Sequence of the second protein:
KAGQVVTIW

Sequence of the first protein:
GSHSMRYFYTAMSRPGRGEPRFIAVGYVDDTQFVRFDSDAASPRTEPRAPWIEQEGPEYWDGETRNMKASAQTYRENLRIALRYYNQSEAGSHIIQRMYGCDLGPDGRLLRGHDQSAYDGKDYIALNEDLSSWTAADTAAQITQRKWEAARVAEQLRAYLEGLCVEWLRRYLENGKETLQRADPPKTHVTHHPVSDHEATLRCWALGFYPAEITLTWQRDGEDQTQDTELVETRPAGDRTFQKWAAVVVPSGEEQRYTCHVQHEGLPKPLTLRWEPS

This data describes a binding interaction between two proteins.

Contacts between the two chains:
Residue Y74 in the first protein interacts with residue T7 in the second protein (closest heavy-atom distance 3.3 Å).
Residue E76 in the first protein contacts residue I8 in the second protein (closest heavy-atom distance 3.8 Å).
Residue Y99 in the first protein contacts residue G3 in the second protein (closest heavy-atom distance 2.9 Å).
Residue I142 in the first protein is in contact with residue W9 in the second protein (closest heavy-atom distance 4.8 Å).
Residue L156 in the first protein contacts residue V5 in the second protein (closest heavy-atom distance 3.7 Å).
Residue N66 in the first protein contacts residue G3 in the second protein (closest heavy-atom distance 2.9 Å).
Residue G62 in the first protein is in contact with residue Q4 in the second protein (closest heavy-atom distance 4.7 Å).
Residue E63 in the first protein contacts residue K1 in the second protein (closest heavy-atom distance 3.6 Å).
Residue W147 in the first protein contacts residue I8 in the second protein (closest heavy-atom distance 2.8 Å).
Residue Q155 in the first protein is in contact with residue V5 in the second protein (closest heavy-atom distance 3.7 Å).
Residue I80 in the first protein contacts residue W9 in the second protein (closest heavy-atom distance 3.9 Å).
Residue A117 in the first protein interacts with residue W9 in the second protein (closest heavy-atom distance 3.9 Å).
Residue N66 in the first protein interacts with residue A2 in the second protein (closest heavy-atom distance 3.5 Å).
Residue R97 in the first protein interacts with residue T7 in the second protein (closest heavy-atom distance 3.5 Å).
Residue Y123 in the first protein is in contact with residue W9 in the second protein (closest heavy-atom distance 3.5 Å).
Residue T143 in the first protein interacts with residue I8 in the second protein (closest heavy-atom distance 4.6 Å).
Residue T73 in the first protein contacts residue I8 in the second protein (closest heavy-atom distance 4.1 Å).
Residue F33 in the first protein interacts with residue K1 in the second protein (closest heavy-atom distance 4.6 Å).
Residue Y7 in the first protein contacts residue A2 in the second protein (closest heavy-atom distance 3.3 Å).
Residue R97 in the first protein contacts residue V5 in the second protein (closest heavy-atom distance 4.7 Å).
Residue A81 in the first protein contacts residue W9 in the second protein (closest heavy-atom distance 4.0 Å).
Residue M67 in the first protein contacts residue A2 in the second protein (closest heavy-atom distance 3.8 Å).
Residue Y159 in the first protein interacts with residue G3 in the second protein (closest heavy-atom distance 3.4 Å).
Residue Y159 in the first protein is in contact with residue K1 in the second protein (closest heavy-atom distance 2.7 Å).
Residue S116 in the first protein contacts residue W9 in the second protein (closest heavy-atom distance 4.1 Å).
Residue N66 in the first protein is in contact with residue Q4 in the second protein (closest heavy-atom distance 3.7 Å).
Residue Y74 in the first protein interacts with residue W9 in the second protein (closest heavy-atom distance 4.4 Å).
Residue V152 in the first protein interacts with residue V6 in the second protein (closest heavy-atom distance 4.6 Å).
Residue E63 in the first protein interacts with residue A2 in the second protein (closest heavy-atom distance 3.0 Å).
Residue Y99 in the first protein interacts with residue A2 in the second protein (closest heavy-atom distance 3.4 Å).
Residue I95 in the first protein is in contact with residue W9 in the second protein (closest heavy-atom distance 3.6 Å).
Residue W167 in the first protein contacts residue K1 in the second protein (closest heavy-atom distance 3.4 Å).
Residue Y59 in the first protein is in contact with residue K1 in the second protein (closest heavy-atom distance 4.0 Å).
Residue V152 in the first protein contacts residue T7 in the second protein (closest heavy-atom distance 4.0 Å).
Residue Y171 in the first protein is in contact with residue K1 in the second protein (closest heavy-atom distance 2.7 Å).
Residue Y7 in the first protein interacts with residue K1 in the second protein (closest heavy-atom distance 2.9 Å).
Residue K146 in the first protein is in contact with residue I8 in the second protein (closest heavy-atom distance 4.7 Å).
Residue Y9 in the first protein is in contact with residue G3 in the second protein (closest heavy-atom distance 4.0 Å).
Residue Y118 in the first protein interacts with residue W9 in the second protein (closest heavy-atom distance 4.1 Å).
Residue Y159 in the first protein interacts with residue A2 in the second protein (closest heavy-atom distance 3.7 Å).
Residue Y84 in the first protein interacts with residue W9 in the second protein (closest heavy-atom distance 2.6 Å).
Residue T73 in the first protein is in contact with residue T7 in the second protein (closest heavy-atom distance 3.7 Å).
Residue L156 in the first protein interacts with residue T7 in the second protein (closest heavy-atom distance 4.4 Å).
Residue K146 in the first protein is in contact with residue W9 in the second protein (closest heavy-atom distance 3.5 Å).
Residue N77 in the first protein contacts residue W9 in the second protein (closest heavy-atom distance 2.8 Å).
Residue E63 in the first protein contacts residue Q4 in the second protein (closest heavy-atom distance 4.7 Å).
Residue T143 in the first protein contacts residue W9 in the second protein (closest heavy-atom distance 2.7 Å).
Residue Y159 in the first protein interacts with residue V5 in the second protein (closest heavy-atom distance 4.8 Å).
Residue N77 in the first protein contacts residue I8 in the second protein (closest heavy-atom distance 3.3 Å).
Residue I80 in the first protein is in contact with residue I8 in the second protein (closest heavy-atom distance 3.5 Å).
Residue N77 in the first protein contacts residue T7 in the second protein (closest heavy-atom distance 3.1 Å).
Residue W147 in the first protein is in contact with residue T7 in the second protein (closest heavy-atom distance 3.6 Å).
Residue Y9 in the first protein is in contact with residue A2 in the second protein (closest heavy-atom distance 4.1 Å).
Residue T73 in the first protein contacts residue V6 in the second protein (closest heavy-atom distance 4.1 Å).
Residue M5 in the first protein is in contact with residue K1 in the second protein (closest heavy-atom distance 3.9 Å).
Residue W147 in the first protein is in contact with residue W9 in the second protein (closest heavy-atom distance 3.8 Å).
Residue V152 in the first protein contacts residue V5 in the second protein (closest heavy-atom distance 4.5 Å).